These two protein chains interact to form a complex.

Sequence of the first protein:
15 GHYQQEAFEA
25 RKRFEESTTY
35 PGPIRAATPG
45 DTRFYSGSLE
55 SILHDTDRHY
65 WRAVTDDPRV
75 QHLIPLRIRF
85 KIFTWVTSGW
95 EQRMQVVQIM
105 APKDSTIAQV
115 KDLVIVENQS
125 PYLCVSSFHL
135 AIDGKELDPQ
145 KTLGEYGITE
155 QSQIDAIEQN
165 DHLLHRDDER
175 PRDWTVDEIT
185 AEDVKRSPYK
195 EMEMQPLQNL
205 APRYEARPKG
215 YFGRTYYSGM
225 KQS

Sequence of the second protein:
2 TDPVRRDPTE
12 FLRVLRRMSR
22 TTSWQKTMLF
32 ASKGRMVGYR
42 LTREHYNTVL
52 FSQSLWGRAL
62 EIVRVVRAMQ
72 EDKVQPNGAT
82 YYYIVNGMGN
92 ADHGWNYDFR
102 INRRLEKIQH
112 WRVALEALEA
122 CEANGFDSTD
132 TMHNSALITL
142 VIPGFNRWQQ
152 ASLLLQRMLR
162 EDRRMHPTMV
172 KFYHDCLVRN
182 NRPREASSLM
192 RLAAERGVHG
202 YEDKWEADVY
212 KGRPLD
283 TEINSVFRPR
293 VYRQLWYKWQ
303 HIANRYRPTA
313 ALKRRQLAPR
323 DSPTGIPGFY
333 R

Contacts between the two chains:
Residue E284 in the second protein interacts with residue Q202 in the first protein (closest heavy-atom distance 3.9 Å).
Residue E284 in the second protein contacts residue N203 in the first protein (closest heavy-atom distance 3.1 Å).
Residue E284 in the second protein interacts with residue L201 in the first protein (closest heavy-atom distance 4.2 Å).
Residue T283 in the second protein contacts residue N203 in the first protein (closest heavy-atom distance 3.4 Å).
Residue I285 in the second protein is in contact with residue Q202 in the first protein (closest heavy-atom distance 3.2 Å).
Residue N182 in the second protein interacts with residue Q199 in the first protein (closest heavy-atom distance 3.8 Å).
Residue N286 in the second protein is in contact with residue Q202 in the first protein (closest heavy-atom distance 3.9 Å).
Residue N286 in the second protein is in contact with residue N203 in the first protein (closest heavy-atom distance 4.1 Å).